Sequence of protein 2:
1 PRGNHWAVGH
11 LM

Sequence of protein 1:
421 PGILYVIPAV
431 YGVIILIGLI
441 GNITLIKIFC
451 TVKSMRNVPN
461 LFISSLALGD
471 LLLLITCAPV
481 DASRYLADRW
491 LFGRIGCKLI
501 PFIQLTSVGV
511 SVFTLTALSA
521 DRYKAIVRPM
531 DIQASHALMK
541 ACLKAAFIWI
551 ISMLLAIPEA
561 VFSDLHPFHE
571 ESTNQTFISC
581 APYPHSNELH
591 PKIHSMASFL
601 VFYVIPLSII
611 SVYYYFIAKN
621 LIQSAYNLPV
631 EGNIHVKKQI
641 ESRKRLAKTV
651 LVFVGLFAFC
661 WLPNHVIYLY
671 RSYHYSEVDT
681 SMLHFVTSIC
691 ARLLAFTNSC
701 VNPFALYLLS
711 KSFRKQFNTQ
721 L

Residue-level contacts at the interface:
Residue F685 in protein 1 is in contact with residue W6 in protein 2 (closest heavy-atom distance 3.8 Å).
Residue N664 in protein 1 contacts residue L11 in protein 2 (closest heavy-atom distance 3.2 Å).
Residue S563 in protein 1 is in contact with residue H10 in protein 2 (closest heavy-atom distance 3.2 Å).
Residue F577 in protein 1 is in contact with residue H5 in protein 2 (closest heavy-atom distance 3.9 Å).
Residue F568 in protein 1 is in contact with residue V8 in protein 2 (closest heavy-atom distance 3.7 Å).
Residue N664 in protein 1 is in contact with residue M12 in protein 2 (closest heavy-atom distance 3.6 Å).
Residue I578 in protein 1 is in contact with residue H5 in protein 2 (closest heavy-atom distance 3.4 Å).
Residue T680 in protein 1 is in contact with residue W6 in protein 2 (closest heavy-atom distance 4.2 Å).
Residue R484 in protein 1 is in contact with residue H10 in protein 2 (closest heavy-atom distance 3.2 Å).
Residue W661 in protein 1 is in contact with residue M12 in protein 2 (closest heavy-atom distance 3.5 Å).
Residue P582 in protein 1 is in contact with residue H10 in protein 2 (closest heavy-atom distance 3.4 Å).
Residue R489 in protein 1 interacts with residue H5 in protein 2 (closest heavy-atom distance 3.5 Å).
Residue E570 in protein 1 contacts residue G3 in protein 2 (closest heavy-atom distance 3.5 Å).
Residue Q504 in protein 1 contacts residue M12 in protein 2 (closest heavy-atom distance 3.2 Å).
Residue A581 in protein 1 is in contact with residue H10 in protein 2 (closest heavy-atom distance 3.9 Å).
Residue R692 in protein 1 interacts with residue H10 in protein 2 (closest heavy-atom distance 3.6 Å).
Residue E559 in protein 1 contacts residue H10 in protein 2 (closest heavy-atom distance 3.2 Å).
Residue V678 in protein 1 interacts with residue N4 in protein 2 (closest heavy-atom distance 4.0 Å).
Residue R484 in protein 1 is in contact with residue H5 in protein 2 (closest heavy-atom distance 4.0 Å).
Residue L473 in protein 1 interacts with residue M12 in protein 2 (closest heavy-atom distance 3.7 Å).
Residue R671 in protein 1 is in contact with residue G9 in protein 2 (closest heavy-atom distance 3.5 Å).
Residue R671 in protein 1 contacts residue W6 in protein 2 (closest heavy-atom distance 3.0 Å).
Residue H684 in protein 1 is in contact with residue A7 in protein 2 (closest heavy-atom distance 3.8 Å).
Residue D488 in protein 1 interacts with residue G3 in protein 2 (closest heavy-atom distance 3.6 Å).
Residue C580 in protein 1 interacts with residue H10 in protein 2 (closest heavy-atom distance 3.5 Å).
Residue E570 in protein 1 contacts residue R2 in protein 2 (closest heavy-atom distance 3.0 Å).
Residue R671 in protein 1 contacts residue H10 in protein 2 (closest heavy-atom distance 3.9 Å).
Residue Q575 in protein 1 contacts residue R2 in protein 2 (closest heavy-atom distance 3.5 Å).
Residue V508 in protein 1 contacts residue M12 in protein 2 (closest heavy-atom distance 3.5 Å).
Residue F577 in protein 1 is in contact with residue N4 in protein 2 (closest heavy-atom distance 3.5 Å).
Residue V678 in protein 1 interacts with residue V8 in protein 2 (closest heavy-atom distance 4.1 Å).
Residue L505 in protein 1 contacts residue L11 in protein 2 (closest heavy-atom distance 3.8 Å).
Residue A695 in protein 1 interacts with residue M12 in protein 2 (closest heavy-atom distance 3.5 Å).
Residue R484 in protein 1 is in contact with residue G9 in protein 2 (closest heavy-atom distance 4.2 Å).
Residue R484 in protein 1 is in contact with residue W6 in protein 2 (closest heavy-atom distance 3.6 Å).
Residue P582 in protein 1 contacts residue G9 in protein 2 (closest heavy-atom distance 4.0 Å).
Residue S579 in protein 1 contacts residue H5 in protein 2 (closest heavy-atom distance 3.5 Å).
Residue D679 in protein 1 contacts residue A7 in protein 2 (closest heavy-atom distance 4.0 Å).
Residue Q504 in protein 1 interacts with residue H10 in protein 2 (closest heavy-atom distance 4.1 Å).
Residue R671 in protein 1 interacts with residue A7 in protein 2 (closest heavy-atom distance 3.4 Å).
Residue V508 in protein 1 interacts with residue L11 in protein 2 (closest heavy-atom distance 4.2 Å).
Residue C477 in protein 1 contacts residue M12 in protein 2 (closest heavy-atom distance 3.4 Å).
Residue D488 in protein 1 contacts residue H5 in protein 2 (closest heavy-atom distance 3.1 Å).
Residue F696 in protein 1 interacts with residue M12 in protein 2 (closest heavy-atom distance 3.5 Å).
Residue R692 in protein 1 contacts residue L11 in protein 2 (closest heavy-atom distance 3.1 Å).
Residue V678 in protein 1 contacts residue A7 in protein 2 (closest heavy-atom distance 3.5 Å).
Residue E570 in protein 1 interacts with residue N4 in protein 2 (closest heavy-atom distance 3.1 Å).
Residue F577 in protein 1 contacts residue V8 in protein 2 (closest heavy-atom distance 3.7 Å).
Residue F577 in protein 1 contacts residue G3 in protein 2 (closest heavy-atom distance 3.9 Å).
Residue W490 in protein 1 is in contact with residue H5 in protein 2 (closest heavy-atom distance 3.2 Å).
Residue H684 in protein 1 interacts with residue W6 in protein 2 (closest heavy-atom distance 3.4 Å).
Residue D488 in protein 1 interacts with residue R2 in protein 2 (closest heavy-atom distance 3.1 Å).
Residue T680 in protein 1 contacts residue N4 in protein 2 (closest heavy-atom distance 3.6 Å).
Residue Y668 in protein 1 is in contact with residue H10 in protein 2 (closest heavy-atom distance 3.8 Å).
Residue Y668 in protein 1 interacts with residue L11 in protein 2 (closest heavy-atom distance 3.3 Å).
Residue T573 in protein 1 interacts with residue R2 in protein 2 (closest heavy-atom distance 3.8 Å).
Residue Y485 in protein 1 is in contact with residue W6 in protein 2 (closest heavy-atom distance 3.3 Å).
Residue S579 in protein 1 is in contact with residue V8 in protein 2 (closest heavy-atom distance 4.1 Å).
Residue A487 in protein 1 interacts with residue H5 in protein 2 (closest heavy-atom distance 4.2 Å).
Residue P501 in protein 1 contacts residue H10 in protein 2 (closest heavy-atom distance 3.7 Å).

The following describes two proteins that form a bound complex.